These two protein chains interact to form a complex.

Sequence of the first protein:
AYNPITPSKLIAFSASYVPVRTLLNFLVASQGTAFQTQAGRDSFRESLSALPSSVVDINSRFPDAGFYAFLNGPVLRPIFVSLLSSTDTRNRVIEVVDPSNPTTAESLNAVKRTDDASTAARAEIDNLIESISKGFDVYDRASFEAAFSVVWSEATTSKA

Sequence of the second protein:
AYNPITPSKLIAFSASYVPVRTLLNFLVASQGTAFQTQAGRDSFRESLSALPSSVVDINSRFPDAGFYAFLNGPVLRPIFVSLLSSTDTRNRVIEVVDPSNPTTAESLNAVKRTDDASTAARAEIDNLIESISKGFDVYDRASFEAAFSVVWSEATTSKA

Interface contacts:
Residue L11 in the first protein interacts with residue S134 in the second protein (closest heavy-atom distance 3.1 Å).
Residue T7 in the first protein contacts residue K135 in the second protein (closest heavy-atom distance 4.1 Å).
Residue S83 in the first protein is in contact with residue R123 in the second protein (closest heavy-atom distance 4.1 Å).
Residue E96 in the first protein interacts with residue P100 in the second protein (closest heavy-atom distance 4.2 Å).
Residue S9 in the first protein interacts with residue G67 in the second protein (closest heavy-atom distance 3.2 Å).
Residue R78 in the first protein is in contact with residue D127 in the second protein (closest heavy-atom distance 4.3 Å).
Residue I95 in the first protein is in contact with residue S101 in the second protein (closest heavy-atom distance 3.1 Å).
Residue S87 in the first protein interacts with residue R123 in the second protein (closest heavy-atom distance 4.2 Å).
Residue L109 in the first protein contacts residue P100 in the second protein (closest heavy-atom distance 3.6 Å).
Residue V97 in the first protein contacts residue S101 in the second protein (closest heavy-atom distance 3.6 Å).
Residue R46 in the first protein interacts with residue T34 in the second protein (closest heavy-atom distance 4.3 Å).
Residue T90 in the first protein interacts with residue S119 in the second protein (closest heavy-atom distance 3.6 Å).
Residue T90 in the first protein interacts with residue Q37 in the second protein (closest heavy-atom distance 3.1 Å).
Residue V97 in the first protein contacts residue D99 in the second protein (closest heavy-atom distance 3.4 Å).
Residue S108 in the first protein contacts residue E107 in the second protein (closest heavy-atom distance 3.1 Å).
Residue R91 in the first protein interacts with residue F36 in the second protein (closest heavy-atom distance 3.2 Å).
Residue F14 in the first protein is in contact with residue L25 in the second protein (closest heavy-atom distance 3.2 Å).
Residue P8 in the first protein interacts with residue V139 in the second protein (closest heavy-atom distance 3.7 Å).
Residue S108 in the first protein interacts with residue A106 in the second protein (closest heavy-atom distance 2.9 Å).
Residue F14 in the first protein contacts residue V29 in the second protein (closest heavy-atom distance 3.4 Å).
Residue I95 in the first protein interacts with residue P100 in the second protein (closest heavy-atom distance 3.0 Å).
Residue L85 in the first protein contacts residue Q32 in the second protein (closest heavy-atom distance 3.5 Å).
Residue R91 in the first protein is in contact with residue T38 in the second protein (closest heavy-atom distance 2.6 Å).
Residue T104 in the first protein interacts with residue P103 in the second protein (closest heavy-atom distance 3.6 Å).
Residue I12 in the first protein is in contact with residue L25 in the second protein (closest heavy-atom distance 4.1 Å).
Residue T90 in the first protein interacts with residue F36 in the second protein (closest heavy-atom distance 3.7 Å).
Residue R91 in the first protein is in contact with residue Q37 in the second protein (closest heavy-atom distance 2.8 Å).
Residue N92 in the first protein contacts residue Q39 in the second protein (closest heavy-atom distance 3.8 Å).
Residue S108 in the first protein interacts with residue P103 in the second protein (closest heavy-atom distance 3.0 Å).
Residue S9 in the first protein interacts with residue F68 in the second protein (closest heavy-atom distance 4.0 Å).
Residue S86 in the first protein is in contact with residue R123 in the second protein (closest heavy-atom distance 3.6 Å).
Residue R78 in the first protein contacts residue E131 in the second protein (closest heavy-atom distance 4.0 Å).
Residue P8 in the first protein is in contact with residue S134 in the second protein (closest heavy-atom distance 4.2 Å).
Residue L11 in the first protein is in contact with residue L25 in the second protein (closest heavy-atom distance 3.6 Å).
Residue S108 in the first protein contacts residue T105 in the second protein (closest heavy-atom distance 4.1 Å).
Residue P8 in the first protein is in contact with residue K135 in the second protein (closest heavy-atom distance 4.0 Å).
Residue F14 in the first protein is in contact with residue V21 in the second protein (closest heavy-atom distance 3.5 Å).
Residue S9 in the first protein interacts with residue V21 in the second protein (closest heavy-atom distance 3.2 Å).
Residue D89 in the first protein is in contact with residue Q37 in the second protein (closest heavy-atom distance 3.9 Å).
Residue F14 in the first protein interacts with residue N26 in the second protein (closest heavy-atom distance 3.4 Å).
Residue F81 in the first protein contacts residue Q32 in the second protein (closest heavy-atom distance 3.8 Å).
Residue I12 in the first protein is in contact with residue S134 in the second protein (closest heavy-atom distance 4.1 Å).
Residue L109 in the first protein contacts residue A106 in the second protein (closest heavy-atom distance 3.1 Å).
Residue R114 in the first protein interacts with residue D116 in the second protein (closest heavy-atom distance 3.2 Å).
Residue N110 in the first protein interacts with residue D116 in the second protein (closest heavy-atom distance 3.4 Å).
Residue V82 in the first protein interacts with residue D127 in the second protein (closest heavy-atom distance 3.2 Å).
Residue K10 in the first protein is in contact with residue S134 in the second protein (closest heavy-atom distance 2.8 Å).
Residue L109 in the first protein interacts with residue S101 in the second protein (closest heavy-atom distance 3.1 Å).
Residue N92 in the first protein interacts with residue T38 in the second protein (closest heavy-atom distance 3.5 Å).
Residue V82 in the first protein is in contact with residue Q32 in the second protein (closest heavy-atom distance 3.0 Å).
Residue R91 in the first protein is in contact with residue T34 in the second protein (closest heavy-atom distance 3.5 Å).
Residue L109 in the first protein is in contact with residue T105 in the second protein (closest heavy-atom distance 3.8 Å).
Residue S86 in the first protein interacts with residue Q32 in the second protein (closest heavy-atom distance 2.9 Å).
Residue T105 in the first protein interacts with residue S101 in the second protein (closest heavy-atom distance 4.4 Å).
Residue T90 in the first protein is in contact with residue T34 in the second protein (closest heavy-atom distance 3.8 Å).
Residue V94 in the first protein is in contact with residue P100 in the second protein (closest heavy-atom distance 3.7 Å).
Residue N92 in the first protein contacts residue Q37 in the second protein (closest heavy-atom distance 3.7 Å).
Residue R91 in the first protein contacts residue A35 in the second protein (closest heavy-atom distance 3.4 Å).
Residue S9 in the first protein is in contact with residue S134 in the second protein (closest heavy-atom distance 4.4 Å).
Residue T104 in the first protein is in contact with residue S101 in the second protein (closest heavy-atom distance 2.7 Å).